Sequence of the first protein:
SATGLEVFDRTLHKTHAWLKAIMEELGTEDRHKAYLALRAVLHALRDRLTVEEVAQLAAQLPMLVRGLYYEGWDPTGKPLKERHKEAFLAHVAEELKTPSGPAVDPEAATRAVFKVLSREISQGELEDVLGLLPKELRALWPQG

The following describes two proteins that form a bound complex.

Residue-level contacts at the interface:
Residue F9 in the second protein interacts with residue L20 in the first protein (closest heavy-atom distance 3.6 Å).
Residue Y71 in the second protein is in contact with residue W74 in the first protein (closest heavy-atom distance 3.8 Å).
Residue L20 in the second protein interacts with residue F9 in the first protein (closest heavy-atom distance 3.6 Å).
Residue V52 in the second protein contacts residue P76 in the first protein (closest heavy-atom distance 3.4 Å).
Residue L65 in the second protein interacts with residue M64 in the first protein (closest heavy-atom distance 4.0 Å).
Residue P76 in the second protein contacts residue A56 in the first protein (closest heavy-atom distance 3.7 Å).
Residue E72 in the second protein is in contact with residue M64 in the first protein (closest heavy-atom distance 3.9 Å).
Residue Y36 in the second protein is in contact with residue L6 in the first protein (closest heavy-atom distance 3.7 Å).
Residue G68 in the second protein interacts with residue M64 in the first protein (closest heavy-atom distance 3.3 Å).
Residue Y36 in the second protein interacts with residue M64 in the first protein (closest heavy-atom distance 3.7 Å).
Residue F9 in the second protein is in contact with residue T16 in the first protein (closest heavy-atom distance 3.6 Å).
Residue P76 in the second protein contacts residue E53 in the first protein (closest heavy-atom distance 4.1 Å).
Residue P76 in the second protein contacts residue V52 in the first protein (closest heavy-atom distance 3.4 Å).
Residue R67 in the second protein interacts with residue Y71 in the first protein (closest heavy-atom distance 4.1 Å).
Residue T12 in the second protein contacts residue L65 in the first protein (closest heavy-atom distance 4.1 Å).
Residue M64 in the second protein is in contact with residue Y36 in the first protein (closest heavy-atom distance 3.7 Å).
Residue M64 in the second protein is in contact with residue G68 in the first protein (closest heavy-atom distance 3.3 Å).
Residue M64 in the second protein interacts with residue L69 in the first protein (closest heavy-atom distance 3.7 Å).
Residue Y36 in the second protein interacts with residue V8 in the first protein (closest heavy-atom distance 3.5 Å).
Residue M64 in the second protein contacts residue E72 in the first protein (closest heavy-atom distance 3.9 Å).
Residue G68 in the second protein is in contact with residue R67 in the first protein (closest heavy-atom distance 3.1 Å).
Residue V52 in the second protein is in contact with residue W74 in the first protein (closest heavy-atom distance 4.4 Å).
Residue W74 in the second protein contacts residue V52 in the first protein (closest heavy-atom distance 4.4 Å).
Residue Y71 in the second protein interacts with residue Y71 in the first protein (closest heavy-atom distance 3.3 Å).
Residue E72 in the second protein interacts with residue R67 in the first protein (closest heavy-atom distance 3.5 Å).
Residue Y71 in the second protein interacts with residue R67 in the first protein (closest heavy-atom distance 4.1 Å).
Residue L6 in the second protein interacts with residue L20 in the first protein (closest heavy-atom distance 3.7 Å).
Residue V52 in the second protein interacts with residue V52 in the first protein (closest heavy-atom distance 3.8 Å).
Residue L13 in the second protein interacts with residue L13 in the first protein (closest heavy-atom distance 3.7 Å).
Residue R67 in the second protein interacts with residue E72 in the first protein (closest heavy-atom distance 3.5 Å).
Residue F9 in the second protein interacts with residue L65 in the first protein (closest heavy-atom distance 4.0 Å).
Residue E53 in the second protein contacts residue P76 in the first protein (closest heavy-atom distance 4.1 Å).
Residue G68 in the second protein is in contact with residue G68 in the first protein (closest heavy-atom distance 3.6 Å).
Residue L20 in the second protein is in contact with residue L6 in the first protein (closest heavy-atom distance 3.7 Å).
Residue Y36 in the second protein is in contact with residue F9 in the first protein (closest heavy-atom distance 4.0 Å).
Residue L65 in the second protein interacts with residue T12 in the first protein (closest heavy-atom distance 4.1 Å).
Residue A56 in the second protein interacts with residue W74 in the first protein (closest heavy-atom distance 4.1 Å).
Residue T16 in the second protein interacts with residue F9 in the first protein (closest heavy-atom distance 3.6 Å).
Residue R67 in the second protein interacts with residue G68 in the first protein (closest heavy-atom distance 3.1 Å).
Residue A56 in the second protein contacts residue P76 in the first protein (closest heavy-atom distance 3.7 Å).
Residue L6 in the second protein interacts with residue Y36 in the first protein (closest heavy-atom distance 3.7 Å).
Residue T77 in the second protein is in contact with residue E53 in the first protein (closest heavy-atom distance 3.6 Å).
Residue T4 in the second protein interacts with residue L13 in the first protein (closest heavy-atom distance 3.9 Å).
Residue R32 in the second protein interacts with residue L6 in the first protein (closest heavy-atom distance 4.0 Å).
Residue T4 in the second protein contacts residue H17 in the first protein (closest heavy-atom distance 4.4 Å).
Residue W74 in the second protein contacts residue W74 in the first protein (closest heavy-atom distance 3.7 Å).
Residue E53 in the second protein is in contact with residue T77 in the first protein (closest heavy-atom distance 3.6 Å).
Residue W74 in the second protein interacts with residue Y71 in the first protein (closest heavy-atom distance 3.8 Å).
Residue L65 in the second protein interacts with residue L65 in the first protein (closest heavy-atom distance 4.2 Å).
Residue M64 in the second protein contacts residue L65 in the first protein (closest heavy-atom distance 4.0 Å).
Residue L65 in the second protein is in contact with residue F9 in the first protein (closest heavy-atom distance 4.0 Å).
Residue H17 in the second protein is in contact with residue T4 in the first protein (closest heavy-atom distance 4.4 Å).
Residue L13 in the second protein contacts residue T4 in the first protein (closest heavy-atom distance 3.9 Å).
Residue V8 in the second protein contacts residue Y36 in the first protein (closest heavy-atom distance 3.5 Å).
Residue L6 in the second protein interacts with residue R32 in the first protein (closest heavy-atom distance 4.0 Å).
Residue F9 in the second protein is in contact with residue Y36 in the first protein (closest heavy-atom distance 4.0 Å).
Residue G5 in the second protein is in contact with residue R32 in the first protein (closest heavy-atom distance 3.2 Å).
Residue W74 in the second protein contacts residue A56 in the first protein (closest heavy-atom distance 4.1 Å).
Residue L69 in the second protein contacts residue M64 in the first protein (closest heavy-atom distance 3.7 Å).
Residue R32 in the second protein contacts residue G5 in the first protein (closest heavy-atom distance 3.2 Å).

Sequence of the second protein:
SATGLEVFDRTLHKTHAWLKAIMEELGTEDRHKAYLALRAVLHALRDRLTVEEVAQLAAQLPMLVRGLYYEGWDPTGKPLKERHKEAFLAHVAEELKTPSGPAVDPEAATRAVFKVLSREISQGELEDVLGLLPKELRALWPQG